The following describes two proteins that form a bound complex.

Interface contacts:
Residue V152 in chain A interacts with residue Y101 in chain B (closest heavy-atom distance 4.3 Å).
Residue R65 in chain A contacts residue Y48 in chain B (closest heavy-atom distance 3.6 Å).
Residue A150 in chain A is in contact with residue Y101 in chain B (closest heavy-atom distance 3.8 Å).
Residue Q155 in chain A interacts with residue Y101 in chain B (closest heavy-atom distance 3.9 Å).
Residue A150 in chain A interacts with residue G99 in chain B (closest heavy-atom distance 3.9 Å).
Residue Q72 in chain A interacts with residue I54 in chain B (closest heavy-atom distance 3.8 Å).
Residue A150 in chain A interacts with residue G98 in chain B (closest heavy-atom distance 4.2 Å).
Residue K68 in chain A is in contact with residue D56 in chain B (closest heavy-atom distance 4.7 Å).

Sequence of chain B:
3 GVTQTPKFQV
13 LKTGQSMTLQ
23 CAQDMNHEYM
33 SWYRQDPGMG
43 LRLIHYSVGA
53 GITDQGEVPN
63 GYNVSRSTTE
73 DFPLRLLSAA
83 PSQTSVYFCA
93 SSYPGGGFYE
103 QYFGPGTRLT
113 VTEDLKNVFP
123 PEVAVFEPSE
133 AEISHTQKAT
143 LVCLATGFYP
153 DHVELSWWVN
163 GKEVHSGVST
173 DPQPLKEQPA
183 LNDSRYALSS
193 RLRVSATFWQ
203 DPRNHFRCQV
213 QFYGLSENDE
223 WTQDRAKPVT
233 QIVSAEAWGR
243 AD

Sequence of chain A:
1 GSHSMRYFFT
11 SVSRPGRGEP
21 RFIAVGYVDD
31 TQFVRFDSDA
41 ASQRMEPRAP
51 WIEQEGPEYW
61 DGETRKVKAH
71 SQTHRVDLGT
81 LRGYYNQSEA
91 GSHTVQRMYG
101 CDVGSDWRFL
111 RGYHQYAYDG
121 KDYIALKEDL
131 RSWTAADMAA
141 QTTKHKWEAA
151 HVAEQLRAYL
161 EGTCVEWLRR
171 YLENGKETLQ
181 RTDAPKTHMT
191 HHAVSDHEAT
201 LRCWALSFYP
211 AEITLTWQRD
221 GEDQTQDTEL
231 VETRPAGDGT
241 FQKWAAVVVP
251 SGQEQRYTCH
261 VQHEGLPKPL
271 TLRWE